Contacts between the two chains:
Residue A151 in chain A is in contact with residue Y43 in chain B (closest heavy-atom distance 3.5 Å).
Residue G127 in chain A is in contact with residue Q97 in chain B (closest heavy-atom distance 3.4 Å).
Residue G48 in chain A is in contact with residue V10 in chain B (closest heavy-atom distance 3.6 Å).
Residue D49 in chain A interacts with residue T12 in chain B (closest heavy-atom distance 2.6 Å).
Residue Y150 in chain A is in contact with residue T52 in chain B (closest heavy-atom distance 4.3 Å).
Residue N126 in chain A interacts with residue L104 in chain B (closest heavy-atom distance 3.7 Å).
Residue G91 in chain A contacts residue D147 in chain B (closest heavy-atom distance 4.7 Å).
Residue I93 in chain A interacts with residue D147 in chain B (closest heavy-atom distance 4.9 Å).
Residue G91 in chain A contacts residue Q97 in chain B (closest heavy-atom distance 3.1 Å).
Residue H90 in chain A interacts with residue Y99 in chain B (closest heavy-atom distance 3.2 Å).
Residue P8 in chain A interacts with residue T9 in chain B (closest heavy-atom distance 4.0 Å).
Residue R79 in chain A is in contact with residue Y43 in chain B (closest heavy-atom distance 2.6 Å).
Residue V47 in chain A contacts residue V47 in chain B (closest heavy-atom distance 3.8 Å).
Residue T50 in chain A interacts with residue T50 in chain B (closest heavy-atom distance 5.0 Å).
Residue V92 in chain A is in contact with residue D147 in chain B (closest heavy-atom distance 3.7 Å).
Residue I93 in chain A interacts with residue P95 in chain B (closest heavy-atom distance 4.8 Å).
Residue H90 in chain A contacts residue H56 in chain B (closest heavy-atom distance 3.8 Å).
Residue P8 in chain A contacts residue P8 in chain B (closest heavy-atom distance 3.2 Å).
Residue N126 in chain A is in contact with residue A110 in chain B (closest heavy-atom distance 4.2 Å).
Residue G127 in chain A is in contact with residue L104 in chain B (closest heavy-atom distance 5.0 Å).
Residue G127 in chain A is in contact with residue A110 in chain B (closest heavy-atom distance 3.7 Å).
Residue T149 in chain A interacts with residue T52 in chain B (closest heavy-atom distance 4.4 Å).
Residue T50 in chain A contacts residue V47 in chain B (closest heavy-atom distance 3.6 Å).
Residue R79 in chain A contacts residue A14 in chain B (closest heavy-atom distance 4.8 Å).
Residue G127 in chain A interacts with residue M96 in chain B (closest heavy-atom distance 3.8 Å).
Residue A151 in chain A contacts residue T45 in chain B (closest heavy-atom distance 4.1 Å).
Residue A128 in chain A is in contact with residue Y98 in chain B (closest heavy-atom distance 3.9 Å).
Residue N126 in chain A contacts residue P102 in chain B (closest heavy-atom distance 3.6 Å).
Residue G127 in chain A interacts with residue Y98 in chain B (closest heavy-atom distance 2.9 Å).
Residue I93 in chain A interacts with residue Q97 in chain B (closest heavy-atom distance 3.3 Å).
Residue P6 in chain A is in contact with residue V10 in chain B (closest heavy-atom distance 4.6 Å).
Residue P8 in chain A is in contact with residue V47 in chain B (closest heavy-atom distance 4.2 Å).
Residue N126 in chain A contacts residue S108 in chain B (closest heavy-atom distance 4.2 Å).
Residue F129 in chain A is in contact with residue Q97 in chain B (closest heavy-atom distance 4.8 Å).
Residue I80 in chain A contacts residue Y43 in chain B (closest heavy-atom distance 4.8 Å).
Residue T149 in chain A interacts with residue T149 in chain B (closest heavy-atom distance 3.6 Å).
Residue H90 in chain A is in contact with residue E40 in chain B (closest heavy-atom distance 2.7 Å).
Residue P8 in chain A is in contact with residue V10 in chain B (closest heavy-atom distance 3.3 Å).
Residue V92 in chain A is in contact with residue H54 in chain B (closest heavy-atom distance 4.8 Å).
Residue R79 in chain A contacts residue T12 in chain B (closest heavy-atom distance 3.5 Å).
Residue A151 in chain A contacts residue T52 in chain B (closest heavy-atom distance 4.0 Å).
Residue G48 in chain A contacts residue V47 in chain B (closest heavy-atom distance 4.3 Å).
Residue T81 in chain A interacts with residue Q41 in chain B (closest heavy-atom distance 3.0 Å).
Residue N126 in chain A is in contact with residue Y98 in chain B (closest heavy-atom distance 4.0 Å).
Residue D49 in chain A interacts with residue V10 in chain B (closest heavy-atom distance 4.1 Å).
Residue V92 in chain A contacts residue Q97 in chain B (closest heavy-atom distance 4.8 Å).
Residue H90 in chain A is in contact with residue E143 in chain B (closest heavy-atom distance 3.2 Å).
Residue V7 in chain A contacts residue P8 in chain B (closest heavy-atom distance 4.8 Å).
Residue L78 in chain A is in contact with residue Y43 in chain B (closest heavy-atom distance 4.3 Å).
Residue T50 in chain A interacts with residue T52 in chain B (closest heavy-atom distance 3.8 Å).
Residue P95 in chain A interacts with residue P95 in chain B (closest heavy-atom distance 4.9 Å).
Residue D49 in chain A is in contact with residue T45 in chain B (closest heavy-atom distance 3.9 Å).
Residue I80 in chain A contacts residue E40 in chain B (closest heavy-atom distance 3.4 Å).
Residue R79 in chain A contacts residue Q41 in chain B (closest heavy-atom distance 2.9 Å).
Residue T81 in chain A interacts with residue T39 in chain B (closest heavy-atom distance 3.7 Å).
Residue I80 in chain A is in contact with residue H54 in chain B (closest heavy-atom distance 3.8 Å).
Residue V7 in chain A is in contact with residue V7 in chain B (closest heavy-atom distance 4.6 Å).
Residue T81 in chain A interacts with residue E40 in chain B (closest heavy-atom distance 3.8 Å).
Residue T50 in chain A interacts with residue T45 in chain B (closest heavy-atom distance 3.8 Å).
Residue G91 in chain A is in contact with residue Y99 in chain B (closest heavy-atom distance 3.9 Å).

Sequence of chain A:
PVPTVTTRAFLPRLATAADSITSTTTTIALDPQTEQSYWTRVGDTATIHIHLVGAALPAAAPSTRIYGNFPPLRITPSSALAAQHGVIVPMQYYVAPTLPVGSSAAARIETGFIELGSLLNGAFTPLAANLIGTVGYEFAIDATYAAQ

The following describes two proteins that form a bound complex.

Sequence of chain B:
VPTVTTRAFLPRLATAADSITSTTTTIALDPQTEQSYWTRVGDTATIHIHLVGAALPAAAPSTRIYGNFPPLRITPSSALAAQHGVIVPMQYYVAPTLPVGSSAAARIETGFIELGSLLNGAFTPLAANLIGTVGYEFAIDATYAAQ